Sequence of protein 2:
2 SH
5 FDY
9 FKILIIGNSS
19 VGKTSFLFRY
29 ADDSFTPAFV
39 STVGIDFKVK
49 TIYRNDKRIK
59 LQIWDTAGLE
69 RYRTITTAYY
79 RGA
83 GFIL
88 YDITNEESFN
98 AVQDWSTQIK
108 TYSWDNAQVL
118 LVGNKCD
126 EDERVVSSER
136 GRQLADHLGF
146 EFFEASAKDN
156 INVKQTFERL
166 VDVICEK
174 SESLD

Sequence of protein 1:
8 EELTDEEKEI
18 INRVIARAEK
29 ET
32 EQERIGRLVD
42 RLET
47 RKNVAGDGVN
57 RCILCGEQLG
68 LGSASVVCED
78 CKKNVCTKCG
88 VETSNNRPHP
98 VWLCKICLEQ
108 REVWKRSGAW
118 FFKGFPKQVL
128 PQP

This data describes a binding interaction between two proteins.

Residue-level contacts at the interface:
Residue F5 in protein 2 is in contact with residue R113 in protein 1 (closest heavy-atom distance 4.5 Å).
Residue Y7 in protein 2 contacts residue R35 in protein 1 (closest heavy-atom distance 4.7 Å).
Residue V41 in protein 2 interacts with residue I17 in protein 1 (closest heavy-atom distance 4.6 Å).
Residue D44 in protein 2 interacts with residue R24 in protein 1 (closest heavy-atom distance 2.9 Å).
Residue G80 in protein 2 interacts with residue F118 in protein 1 (closest heavy-atom distance 4.8 Å).
Residue D178 in protein 2 is in contact with residue V98 in protein 1 (closest heavy-atom distance 4.3 Å).
Residue D6 in protein 2 contacts residue R35 in protein 1 (closest heavy-atom distance 3.3 Å).
Residue A76 in protein 2 is in contact with residue L127 in protein 1 (closest heavy-atom distance 4.0 Å).
Residue W62 in protein 2 interacts with residue A25 in protein 1 (closest heavy-atom distance 3.8 Å).
Residue D112 in protein 2 interacts with residue K120 in protein 1 (closest heavy-atom distance 5.0 Å).
Residue I73 in protein 2 contacts residue I18 in protein 1 (closest heavy-atom distance 3.4 Å).
Residue D44 in protein 2 contacts residue V21 in protein 1 (closest heavy-atom distance 3.3 Å).
Residue D178 in protein 2 contacts residue R108 in protein 1 (closest heavy-atom distance 3.9 Å).
Residue R79 in protein 2 contacts residue L127 in protein 1 (closest heavy-atom distance 3.3 Å).
Residue F45 in protein 2 interacts with residue A25 in protein 1 (closest heavy-atom distance 3.5 Å).
Residue K172 in protein 2 is in contact with residue W117 in protein 1 (closest heavy-atom distance 3.9 Å).
Residue S2 in protein 2 contacts residue R35 in protein 1 (closest heavy-atom distance 3.8 Å).
Residue S2 in protein 2 contacts residue E34 in protein 1 (closest heavy-atom distance 4.6 Å).
Residue Y77 in protein 2 contacts residue Q125 in protein 1 (closest heavy-atom distance 4.8 Å).
Residue I43 in protein 2 interacts with residue I18 in protein 1 (closest heavy-atom distance 4.2 Å).
Residue Y77 in protein 2 interacts with residue L127 in protein 1 (closest heavy-atom distance 4.4 Å).
Residue G80 in protein 2 contacts residue Q125 in protein 1 (closest heavy-atom distance 3.5 Å).
Residue G80 in protein 2 interacts with residue F119 in protein 1 (closest heavy-atom distance 3.8 Å).
Residue D6 in protein 2 is in contact with residue R113 in protein 1 (closest heavy-atom distance 3.5 Å).
Residue N113 in protein 2 interacts with residue W117 in protein 1 (closest heavy-atom distance 4.5 Å).
Residue Y77 in protein 2 interacts with residue I22 in protein 1 (closest heavy-atom distance 3.5 Å).
Residue R69 in protein 2 contacts residue T11 in protein 1 (closest heavy-atom distance 4.6 Å).
Residue R79 in protein 2 is in contact with residue F119 in protein 1 (closest heavy-atom distance 3.4 Å).
Residue Y70 in protein 2 interacts with residue I18 in protein 1 (closest heavy-atom distance 4.8 Å).
Residue L177 in protein 2 contacts residue R108 in protein 1 (closest heavy-atom distance 4.5 Å).
Residue F45 in protein 2 is in contact with residue R24 in protein 1 (closest heavy-atom distance 3.3 Å).
Residue N113 in protein 2 contacts residue F118 in protein 1 (closest heavy-atom distance 3.2 Å).
Residue A114 in protein 2 contacts residue F118 in protein 1 (closest heavy-atom distance 3.5 Å).
Residue R69 in protein 2 interacts with residue E9 in protein 1 (closest heavy-atom distance 3.5 Å).
Residue F5 in protein 2 interacts with residue R35 in protein 1 (closest heavy-atom distance 3.2 Å).
Residue Y7 in protein 2 is in contact with residue K112 in protein 1 (closest heavy-atom distance 3.8 Å).
Residue F45 in protein 2 is in contact with residue V21 in protein 1 (closest heavy-atom distance 3.5 Å).
Residue R79 in protein 2 is in contact with residue F118 in protein 1 (closest heavy-atom distance 4.9 Å).
Residue R69 in protein 2 contacts residue E14 in protein 1 (closest heavy-atom distance 2.9 Å).
Residue I169 in protein 2 interacts with residue W117 in protein 1 (closest heavy-atom distance 4.0 Å).
Residue Y70 in protein 2 interacts with residue E14 in protein 1 (closest heavy-atom distance 3.1 Å).
Residue G42 in protein 2 contacts residue I18 in protein 1 (closest heavy-atom distance 4.0 Å).
Residue F5 in protein 2 contacts residue E32 in protein 1 (closest heavy-atom distance 4.1 Å).
Residue D178 in protein 2 is in contact with residue E76 in protein 1 (closest heavy-atom distance 2.7 Å).
Residue V41 in protein 2 interacts with residue E14 in protein 1 (closest heavy-atom distance 3.9 Å).
Residue A81 in protein 2 contacts residue F118 in protein 1 (closest heavy-atom distance 3.2 Å).
Residue W62 in protein 2 contacts residue V21 in protein 1 (closest heavy-atom distance 4.2 Å).
Residue R79 in protein 2 is in contact with residue Q125 in protein 1 (closest heavy-atom distance 4.7 Å).
Residue K10 in protein 2 is in contact with residue Q125 in protein 1 (closest heavy-atom distance 2.9 Å).
Residue L177 in protein 2 is in contact with residue K112 in protein 1 (closest heavy-atom distance 3.5 Å).
Residue N113 in protein 2 is in contact with residue K120 in protein 1 (closest heavy-atom distance 3.7 Å).
Residue S176 in protein 2 interacts with residue W117 in protein 1 (closest heavy-atom distance 3.6 Å).
Residue W111 in protein 2 interacts with residue F119 in protein 1 (closest heavy-atom distance 4.0 Å).
Residue Y7 in protein 2 is in contact with residue R113 in protein 1 (closest heavy-atom distance 3.8 Å).
Residue I43 in protein 2 interacts with residue V21 in protein 1 (closest heavy-atom distance 3.6 Å).
Residue V41 in protein 2 interacts with residue I18 in protein 1 (closest heavy-atom distance 3.6 Å).
Residue R69 in protein 2 contacts residue L10 in protein 1 (closest heavy-atom distance 3.5 Å).
Residue S2 in protein 2 interacts with residue R38 in protein 1 (closest heavy-atom distance 3.4 Å).
Residue R69 in protein 2 interacts with residue D12 in protein 1 (closest heavy-atom distance 4.7 Å).
Residue W111 in protein 2 is in contact with residue F118 in protein 1 (closest heavy-atom distance 3.9 Å).